Sequence of the first protein:
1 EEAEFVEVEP

This data describes a binding interaction between two proteins.

Sequence of the second protein:
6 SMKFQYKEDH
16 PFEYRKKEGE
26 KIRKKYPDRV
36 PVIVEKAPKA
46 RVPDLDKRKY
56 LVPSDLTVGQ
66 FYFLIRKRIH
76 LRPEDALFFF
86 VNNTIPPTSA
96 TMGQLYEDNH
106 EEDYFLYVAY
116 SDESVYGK

Interface contacts:
Residue P58 in the second protein contacts residue E9 in the first protein (closest heavy-atom distance 4.5 Å).
Residue Y55 in the second protein contacts residue F5 in the first protein (closest heavy-atom distance 3.6 Å).
Residue K52 in the second protein contacts residue F5 in the first protein (closest heavy-atom distance 5.0 Å).
Residue R34 in the second protein interacts with residue E7 in the first protein (closest heavy-atom distance 3.4 Å).
Residue V57 in the second protein is in contact with residue V8 in the first protein (closest heavy-atom distance 4.2 Å).
Residue L61 in the second protein contacts residue V8 in the first protein (closest heavy-atom distance 3.9 Å).
Residue L56 in the second protein is in contact with residue V8 in the first protein (closest heavy-atom distance 3.1 Å).
Residue I27 in the second protein interacts with residue F5 in the first protein (closest heavy-atom distance 4.0 Å).
Residue L56 in the second protein is in contact with residue F5 in the first protein (closest heavy-atom distance 3.9 Å).
Residue V37 in the second protein is in contact with residue F5 in the first protein (closest heavy-atom distance 4.6 Å).
Residue Y11 in the second protein interacts with residue E2 in the first protein (closest heavy-atom distance 4.8 Å).
Residue K52 in the second protein interacts with residue A3 in the first protein (closest heavy-atom distance 4.8 Å).
Residue E23 in the second protein contacts residue E2 in the first protein (closest heavy-atom distance 4.7 Å).
Residue P58 in the second protein contacts residue V8 in the first protein (closest heavy-atom distance 3.4 Å).
Residue L61 in the second protein contacts residue P10 in the first protein (closest heavy-atom distance 4.2 Å).
Residue P58 in the second protein interacts with residue P10 in the first protein (closest heavy-atom distance 4.0 Å).
Residue Y55 in the second protein is in contact with residue V6 in the first protein (closest heavy-atom distance 3.6 Å).
Residue Q65 in the second protein interacts with residue P10 in the first protein (closest heavy-atom distance 4.3 Å).
Residue K54 in the second protein is in contact with residue E4 in the first protein (closest heavy-atom distance 4.2 Å).
Residue L56 in the second protein contacts residue V6 in the first protein (closest heavy-atom distance 2.8 Å).
Residue Y31 in the second protein contacts residue E7 in the first protein (closest heavy-atom distance 4.4 Å).
Residue L56 in the second protein interacts with residue E7 in the first protein (closest heavy-atom distance 4.0 Å).
Residue H15 in the second protein interacts with residue E2 in the first protein (closest heavy-atom distance 3.2 Å).
Residue E23 in the second protein contacts residue A3 in the first protein (closest heavy-atom distance 4.7 Å).
Residue P36 in the second protein is in contact with residue F5 in the first protein (closest heavy-atom distance 3.7 Å).
Residue Y55 in the second protein interacts with residue V8 in the first protein (closest heavy-atom distance 3.8 Å).
Residue F66 in the second protein interacts with residue V8 in the first protein (closest heavy-atom distance 4.4 Å).
Residue K52 in the second protein interacts with residue E4 in the first protein (closest heavy-atom distance 3.6 Å).
Residue K54 in the second protein contacts residue V6 in the first protein (closest heavy-atom distance 2.8 Å).
Residue K54 in the second protein is in contact with residue F5 in the first protein (closest heavy-atom distance 3.5 Å).
Residue F110 in the second protein contacts residue F5 in the first protein (closest heavy-atom distance 3.6 Å).
Residue L69 in the second protein contacts residue V8 in the first protein (closest heavy-atom distance 3.9 Å).
Residue L61 in the second protein is in contact with residue E9 in the first protein (closest heavy-atom distance 4.1 Å).
Residue K54 in the second protein is in contact with residue E2 in the first protein (closest heavy-atom distance 4.5 Å).
Residue E23 in the second protein is in contact with residue F5 in the first protein (closest heavy-atom distance 3.2 Å).
Residue K54 in the second protein interacts with residue A3 in the first protein (closest heavy-atom distance 2.8 Å).
Residue H15 in the second protein contacts residue E1 in the first protein (closest heavy-atom distance 3.6 Å).
Residue K52 in the second protein contacts residue V6 in the first protein (closest heavy-atom distance 3.5 Å).